Sequence of the second protein:
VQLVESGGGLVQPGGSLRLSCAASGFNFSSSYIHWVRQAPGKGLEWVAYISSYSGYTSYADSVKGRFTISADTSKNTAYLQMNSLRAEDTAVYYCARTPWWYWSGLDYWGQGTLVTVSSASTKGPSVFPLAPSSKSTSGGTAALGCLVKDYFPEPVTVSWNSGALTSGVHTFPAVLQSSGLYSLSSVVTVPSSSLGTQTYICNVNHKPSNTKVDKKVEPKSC

This data describes a binding interaction between two proteins.

Sequence of the first protein:
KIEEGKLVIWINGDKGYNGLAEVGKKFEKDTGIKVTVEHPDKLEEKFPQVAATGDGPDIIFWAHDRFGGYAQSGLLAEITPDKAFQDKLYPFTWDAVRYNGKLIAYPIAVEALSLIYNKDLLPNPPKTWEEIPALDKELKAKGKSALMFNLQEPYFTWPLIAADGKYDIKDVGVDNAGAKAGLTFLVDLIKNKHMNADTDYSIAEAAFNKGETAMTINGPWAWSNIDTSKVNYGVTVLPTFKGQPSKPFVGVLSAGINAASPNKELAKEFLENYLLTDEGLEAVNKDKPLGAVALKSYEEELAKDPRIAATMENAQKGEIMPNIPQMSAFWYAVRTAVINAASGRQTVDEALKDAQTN

Contacts between the two chains:
Residue E359 in the first protein contacts residue N31 in the second protein (closest heavy-atom distance 2.8 Å).
Residue R129 in the first protein is in contact with residue Y60 in the second protein (closest heavy-atom distance 3.5 Å).
Residue E359 in the first protein is in contact with residue W104 in the second protein (closest heavy-atom distance 3.8 Å).
Residue R129 in the first protein interacts with residue S58 in the second protein (closest heavy-atom distance 3.8 Å).
Residue P362 in the first protein contacts residue Y57 in the second protein (closest heavy-atom distance 3.4 Å).
Residue G358 in the first protein is in contact with residue W104 in the second protein (closest heavy-atom distance 3.1 Å).
Residue F123 in the first protein interacts with residue W104 in the second protein (closest heavy-atom distance 3.8 Å).
Residue F123 in the first protein is in contact with residue Y106 in the second protein (closest heavy-atom distance 3.5 Å).
Residue H95 in the first protein interacts with residue Y57 in the second protein (closest heavy-atom distance 3.3 Å).
Residue Y121 in the first protein contacts residue Y106 in the second protein (closest heavy-atom distance 3.3 Å).
Residue D126 in the first protein contacts residue S58 in the second protein (closest heavy-atom distance 2.5 Å).
Residue K114 in the first protein is in contact with residue Y60 in the second protein (closest heavy-atom distance 4.4 Å).
Residue A332 in the first protein contacts residue W107 in the second protein (closest heavy-atom distance 4.8 Å).
Residue D126 in the first protein interacts with residue S55 in the second protein (closest heavy-atom distance 3.6 Å).
Residue F123 in the first protein is in contact with residue P103 in the second protein (closest heavy-atom distance 3.9 Å).
Residue A355 in the first protein is in contact with residue W105 in the second protein (closest heavy-atom distance 4.5 Å).
Residue D126 in the first protein contacts residue Y57 in the second protein (closest heavy-atom distance 3.3 Å).
Residue N363 in the first protein is in contact with residue Y57 in the second protein (closest heavy-atom distance 3.3 Å).
Residue D126 in the first protein is in contact with residue Y53 in the second protein (closest heavy-atom distance 4.9 Å).
Residue Q356 in the first protein contacts residue W105 in the second protein (closest heavy-atom distance 3.6 Å).
Residue F123 in the first protein contacts residue Y53 in the second protein (closest heavy-atom distance 3.9 Å).
Residue V141 in the first protein contacts residue Y106 in the second protein (closest heavy-atom distance 4.1 Å).
Residue E359 in the first protein contacts residue S34 in the second protein (closest heavy-atom distance 2.5 Å).
Residue F123 in the first protein interacts with residue H38 in the second protein (closest heavy-atom distance 4.5 Å).
Residue V141 in the first protein contacts residue W104 in the second protein (closest heavy-atom distance 3.9 Å).
Residue A127 in the first protein contacts residue Y57 in the second protein (closest heavy-atom distance 4.0 Å).
Residue V290 in the first protein is in contact with residue W104 in the second protein (closest heavy-atom distance 3.5 Å).
Residue I360 in the first protein interacts with residue Y57 in the second protein (closest heavy-atom distance 3.9 Å).
Residue F123 in the first protein interacts with residue W105 in the second protein (closest heavy-atom distance 3.8 Å).
Residue A332 in the first protein interacts with residue Y106 in the second protein (closest heavy-atom distance 3.6 Å).
Residue D126 in the first protein contacts residue Y60 in the second protein (closest heavy-atom distance 3.5 Å).
Residue Q356 in the first protein contacts residue W104 in the second protein (closest heavy-atom distance 4.9 Å).
Residue F123 in the first protein interacts with residue S108 in the second protein (closest heavy-atom distance 4.4 Å).
Residue I360 in the first protein contacts residue W104 in the second protein (closest heavy-atom distance 3.6 Å).
Residue D126 in the first protein contacts residue Y36 in the second protein (closest heavy-atom distance 2.6 Å).
Residue Q356 in the first protein contacts residue W107 in the second protein (closest heavy-atom distance 2.8 Å).
Residue A355 in the first protein contacts residue W107 in the second protein (closest heavy-atom distance 3.9 Å).
Residue F123 in the first protein contacts residue Y36 in the second protein (closest heavy-atom distance 3.4 Å).
Residue V141 in the first protein is in contact with residue W107 in the second protein (closest heavy-atom distance 4.5 Å).
Residue G132 in the first protein contacts residue S58 in the second protein (closest heavy-atom distance 4.6 Å).
Residue I360 in the first protein is in contact with residue S34 in the second protein (closest heavy-atom distance 3.9 Å).
Residue E339 in the first protein contacts residue Y106 in the second protein (closest heavy-atom distance 3.4 Å).
Residue A355 in the first protein is in contact with residue W104 in the second protein (closest heavy-atom distance 3.3 Å).
Residue M361 in the first protein is in contact with residue Y57 in the second protein (closest heavy-atom distance 2.6 Å).
Residue P122 in the first protein interacts with residue Y53 in the second protein (closest heavy-atom distance 4.9 Å).
Residue M352 in the first protein interacts with residue W107 in the second protein (closest heavy-atom distance 3.3 Å).
Residue V333 in the first protein contacts residue Y106 in the second protein (closest heavy-atom distance 3.5 Å).
Residue T124 in the first protein is in contact with residue Y106 in the second protein (closest heavy-atom distance 3.7 Å).
Residue F123 in the first protein contacts residue T102 in the second protein (closest heavy-atom distance 3.6 Å).